This data describes a binding interaction between two proteins.

Sequence of chain A:
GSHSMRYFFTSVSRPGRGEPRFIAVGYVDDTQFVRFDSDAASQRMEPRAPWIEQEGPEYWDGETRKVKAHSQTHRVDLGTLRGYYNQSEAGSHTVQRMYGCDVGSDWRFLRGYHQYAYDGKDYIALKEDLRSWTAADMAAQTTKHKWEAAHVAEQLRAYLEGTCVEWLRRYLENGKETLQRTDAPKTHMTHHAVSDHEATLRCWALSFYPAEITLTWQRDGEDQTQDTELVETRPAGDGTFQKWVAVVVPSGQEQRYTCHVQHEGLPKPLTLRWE

Sequence of chain B:
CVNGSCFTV

Residue-level contacts at the interface:
Residue T73 in chain A is in contact with residue F7 in chain B (closest heavy-atom distance 3.6 Å).
Residue Y116 in chain A is in contact with residue V9 in chain B (closest heavy-atom distance 3.8 Å).
Residue M5 in chain A is in contact with residue C1 in chain B (closest heavy-atom distance 3.9 Å).
Residue D77 in chain A interacts with residue T8 in chain B (closest heavy-atom distance 3.5 Å).
Residue T143 in chain A contacts residue T8 in chain B (closest heavy-atom distance 4.9 Å).
Residue K146 in chain A interacts with residue T8 in chain B (closest heavy-atom distance 2.8 Å).
Residue H70 in chain A interacts with residue G4 in chain B (closest heavy-atom distance 4.8 Å).
Residue T163 in chain A contacts residue C1 in chain B (closest heavy-atom distance 3.9 Å).
Residue V152 in chain A contacts residue F7 in chain B (closest heavy-atom distance 3.5 Å).
Residue E63 in chain A contacts residue C1 in chain B (closest heavy-atom distance 3.6 Å).
Residue V67 in chain A interacts with residue V2 in chain B (closest heavy-atom distance 4.7 Å).
Residue T73 in chain A contacts residue C6 in chain B (closest heavy-atom distance 3.5 Å).
Residue W147 in chain A interacts with residue F7 in chain B (closest heavy-atom distance 3.5 Å).
Residue A69 in chain A contacts residue C6 in chain B (closest heavy-atom distance 4.2 Å).
Residue W147 in chain A interacts with residue V9 in chain B (closest heavy-atom distance 3.9 Å).
Residue E63 in chain A contacts residue V2 in chain B (closest heavy-atom distance 3.1 Å).
Residue F33 in chain A is in contact with residue C1 in chain B (closest heavy-atom distance 4.8 Å).
Residue V76 in chain A interacts with residue T8 in chain B (closest heavy-atom distance 4.0 Å).
Residue Y7 in chain A interacts with residue V2 in chain B (closest heavy-atom distance 3.4 Å).
Residue H114 in chain A interacts with residue F7 in chain B (closest heavy-atom distance 3.8 Å).
Residue Y171 in chain A contacts residue C1 in chain B (closest heavy-atom distance 2.7 Å).
Residue W147 in chain A is in contact with residue T8 in chain B (closest heavy-atom distance 2.9 Å).
Residue I124 in chain A is in contact with residue V9 in chain B (closest heavy-atom distance 5.0 Å).
Residue L156 in chain A is in contact with residue N3 in chain B (closest heavy-atom distance 3.8 Å).
Residue H70 in chain A interacts with residue N3 in chain B (closest heavy-atom distance 2.9 Å).
Residue K66 in chain A contacts residue N3 in chain B (closest heavy-atom distance 4.0 Å).
Residue W167 in chain A contacts residue C1 in chain B (closest heavy-atom distance 3.5 Å).
Residue T143 in chain A interacts with residue V9 in chain B (closest heavy-atom distance 2.8 Å).
Residue R97 in chain A interacts with residue F7 in chain B (closest heavy-atom distance 3.7 Å).
Residue Y84 in chain A interacts with residue V9 in chain B (closest heavy-atom distance 3.2 Å).
Residue K146 in chain A contacts residue V9 in chain B (closest heavy-atom distance 3.4 Å).
Residue Y123 in chain A contacts residue V9 in chain B (closest heavy-atom distance 3.8 Å).
Residue L81 in chain A contacts residue V9 in chain B (closest heavy-atom distance 3.9 Å).
Residue T73 in chain A is in contact with residue T8 in chain B (closest heavy-atom distance 4.2 Å).
Residue Y99 in chain A contacts residue V2 in chain B (closest heavy-atom distance 3.2 Å).
Residue Y99 in chain A interacts with residue N3 in chain B (closest heavy-atom distance 3.0 Å).
Residue L156 in chain A interacts with residue F7 in chain B (closest heavy-atom distance 3.4 Å).
Residue Y7 in chain A is in contact with residue C1 in chain B (closest heavy-atom distance 2.7 Å).
Residue Y159 in chain A contacts residue N3 in chain B (closest heavy-atom distance 3.2 Å).
Residue K66 in chain A interacts with residue V2 in chain B (closest heavy-atom distance 2.7 Å).
Residue F9 in chain A is in contact with residue V2 in chain B (closest heavy-atom distance 4.5 Å).
Residue D77 in chain A is in contact with residue F7 in chain B (closest heavy-atom distance 4.8 Å).
Residue Y59 in chain A contacts residue C1 in chain B (closest heavy-atom distance 4.0 Å).
Residue D77 in chain A contacts residue V9 in chain B (closest heavy-atom distance 2.9 Å).
Residue H70 in chain A interacts with residue C6 in chain B (closest heavy-atom distance 4.2 Å).
Residue Y159 in chain A contacts residue C1 in chain B (closest heavy-atom distance 2.5 Å).
Residue H70 in chain A contacts residue V2 in chain B (closest heavy-atom distance 4.4 Å).
Residue K66 in chain A contacts residue C1 in chain B (closest heavy-atom distance 3.2 Å).
Residue M45 in chain A is in contact with residue V2 in chain B (closest heavy-atom distance 4.4 Å).
Residue K66 in chain A is in contact with residue G4 in chain B (closest heavy-atom distance 4.0 Å).
Residue Q155 in chain A contacts residue S5 in chain B (closest heavy-atom distance 3.9 Å).
Residue Y159 in chain A interacts with residue V2 in chain B (closest heavy-atom distance 3.5 Å).
Residue T80 in chain A contacts residue V9 in chain B (closest heavy-atom distance 3.6 Å).